Sequence of protein 1:
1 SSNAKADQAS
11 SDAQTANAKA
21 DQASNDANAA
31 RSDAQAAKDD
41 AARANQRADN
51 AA

Contacts between the two chains:
Residue A9 in protein 1 contacts residue S10 in protein 2 (closest heavy-atom distance 4.1 Å).
Residue A16 in protein 1 contacts residue A16 in protein 2 (closest heavy-atom distance 4.2 Å).
Residue A37 in protein 1 interacts with residue K38 in protein 2 (closest heavy-atom distance 4.2 Å).
Residue A44 in protein 1 is in contact with residue A41 in protein 2 (closest heavy-atom distance 4.1 Å).
Residue D33 in protein 1 contacts residue A34 in protein 2 (closest heavy-atom distance 3.7 Å).
Residue K19 in protein 1 contacts residue N17 in protein 2 (closest heavy-atom distance 3.0 Å).
Residue A37 in protein 1 is in contact with residue A37 in protein 2 (closest heavy-atom distance 4.0 Å).
Residue T15 in protein 1 is in contact with residue N17 in protein 2 (closest heavy-atom distance 4.3 Å).
Residue R43 in protein 1 interacts with residue N45 in protein 2 (closest heavy-atom distance 4.8 Å).
Residue A9 in protein 1 interacts with residue A6 in protein 2 (closest heavy-atom distance 3.5 Å).
Residue A16 in protein 1 interacts with residue N17 in protein 2 (closest heavy-atom distance 4.0 Å).
Residue D26 in protein 1 is in contact with residue A27 in protein 2 (closest heavy-atom distance 3.7 Å).
Residue K19 in protein 1 is in contact with residue D21 in protein 2 (closest heavy-atom distance 3.1 Å).
Residue K19 in protein 1 interacts with residue S24 in protein 2 (closest heavy-atom distance 4.8 Å).
Residue D40 in protein 1 contacts residue K38 in protein 2 (closest heavy-atom distance 3.9 Å).
Residue A13 in protein 1 contacts residue A13 in protein 2 (closest heavy-atom distance 3.7 Å).
Residue A44 in protein 1 is in contact with residue N45 in protein 2 (closest heavy-atom distance 3.5 Å).
Residue D26 in protein 1 contacts residue S24 in protein 2 (closest heavy-atom distance 3.3 Å).
Residue K5 in protein 1 is in contact with residue D7 in protein 2 (closest heavy-atom distance 3.9 Å).
Residue A9 in protein 1 interacts with residue A13 in protein 2 (closest heavy-atom distance 4.8 Å).
Residue K5 in protein 1 is in contact with residue A6 in protein 2 (closest heavy-atom distance 3.8 Å).
Residue A30 in protein 1 is in contact with residue A27 in protein 2 (closest heavy-atom distance 3.5 Å).
Residue K5 in protein 1 is in contact with residue N3 in protein 2 (closest heavy-atom distance 4.5 Å).
Residue R47 in protein 1 contacts residue D49 in protein 2 (closest heavy-atom distance 3.0 Å).
Residue D40 in protein 1 is in contact with residue N45 in protein 2 (closest heavy-atom distance 4.9 Å).
Residue R47 in protein 1 contacts residue N45 in protein 2 (closest heavy-atom distance 3.3 Å).
Residue A16 in protein 1 interacts with residue A13 in protein 2 (closest heavy-atom distance 3.4 Å).
Residue A16 in protein 1 interacts with residue A20 in protein 2 (closest heavy-atom distance 4.9 Å).
Residue A30 in protein 1 contacts residue A30 in protein 2 (closest heavy-atom distance 4.2 Å).
Residue A23 in protein 1 is in contact with residue S24 in protein 2 (closest heavy-atom distance 3.2 Å).
Residue K19 in protein 1 interacts with residue A20 in protein 2 (closest heavy-atom distance 3.7 Å).
Residue D12 in protein 1 is in contact with residue A13 in protein 2 (closest heavy-atom distance 3.7 Å).
Residue A30 in protein 1 contacts residue R31 in protein 2 (closest heavy-atom distance 4.4 Å).
Residue D12 in protein 1 is in contact with residue S10 in protein 2 (closest heavy-atom distance 3.4 Å).
Residue A9 in protein 1 interacts with residue A9 in protein 2 (closest heavy-atom distance 4.1 Å).
Residue A6 in protein 1 is in contact with residue A6 in protein 2 (closest heavy-atom distance 3.9 Å).
Residue A23 in protein 1 interacts with residue A20 in protein 2 (closest heavy-atom distance 3.4 Å).
Residue A41 in protein 1 is in contact with residue A41 in protein 2 (closest heavy-atom distance 3.9 Å).
Residue A34 in protein 1 interacts with residue A34 in protein 2 (closest heavy-atom distance 3.8 Å).
Residue Q22 in protein 1 interacts with residue S24 in protein 2 (closest heavy-atom distance 4.4 Å).
Residue A27 in protein 1 interacts with residue A27 in protein 2 (closest heavy-atom distance 3.8 Å).
Residue A37 in protein 1 contacts residue A34 in protein 2 (closest heavy-atom distance 3.4 Å).
Residue A44 in protein 1 contacts residue A44 in protein 2 (closest heavy-atom distance 4.3 Å).
Residue D40 in protein 1 contacts residue A41 in protein 2 (closest heavy-atom distance 3.8 Å).
Residue A20 in protein 1 is in contact with residue A20 in protein 2 (closest heavy-atom distance 3.6 Å).
Residue D33 in protein 1 is in contact with residue R31 in protein 2 (closest heavy-atom distance 4.0 Å).
Residue A23 in protein 1 is in contact with residue A23 in protein 2 (closest heavy-atom distance 4.1 Å).

The following describes two proteins that form a bound complex.

Sequence of protein 2:
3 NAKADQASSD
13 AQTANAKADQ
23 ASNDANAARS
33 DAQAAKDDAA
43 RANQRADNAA